The following describes two proteins that form a bound complex.

Sequence of chain B:
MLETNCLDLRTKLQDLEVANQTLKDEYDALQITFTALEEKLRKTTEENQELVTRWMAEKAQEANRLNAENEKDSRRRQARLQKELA

Sequence of chain A:
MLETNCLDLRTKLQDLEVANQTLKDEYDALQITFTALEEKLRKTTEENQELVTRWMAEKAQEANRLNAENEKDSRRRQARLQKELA

Contacts between the two chains:
Residue F34 in chain B interacts with residue Q31 in chain A (closest heavy-atom distance 4.9 Å).
Residue L30 in chain B is in contact with residue Y27 in chain A (closest heavy-atom distance 3.8 Å).
Residue T44 in chain B is in contact with residue L41 in chain A (closest heavy-atom distance 3.8 Å).
Residue L23 in chain B contacts residue K24 in chain A (closest heavy-atom distance 3.5 Å).
Residue F34 in chain B is in contact with residue E38 in chain A (closest heavy-atom distance 3.1 Å).
Residue L37 in chain B contacts residue E38 in chain A (closest heavy-atom distance 4.0 Å).
Residue L51 in chain B interacts with residue V52 in chain A (closest heavy-atom distance 3.7 Å).
Residue L41 in chain B contacts residue L37 in chain A (closest heavy-atom distance 3.6 Å).
Residue T44 in chain B interacts with residue T45 in chain A (closest heavy-atom distance 3.8 Å).
Residue W55 in chain B is in contact with residue E58 in chain A (closest heavy-atom distance 3.9 Å).
Residue T45 in chain B contacts residue T44 in chain A (closest heavy-atom distance 3.7 Å).
Residue L41 in chain B interacts with residue L41 in chain A (closest heavy-atom distance 3.6 Å).
Residue R54 in chain B contacts residue W55 in chain A (closest heavy-atom distance 3.4 Å).
Residue E58 in chain B interacts with residue W55 in chain A (closest heavy-atom distance 4.0 Å).
Residue T44 in chain B interacts with residue N48 in chain A (closest heavy-atom distance 3.4 Å).
Residue L30 in chain B contacts residue F34 in chain A (closest heavy-atom distance 4.8 Å).
Residue L37 in chain B contacts residue F34 in chain A (closest heavy-atom distance 4.8 Å).
Residue N48 in chain B contacts residue N48 in chain A (closest heavy-atom distance 3.0 Å).
Residue F34 in chain B contacts residue F34 in chain A (closest heavy-atom distance 3.3 Å).
Residue L23 in chain B is in contact with residue L23 in chain A (closest heavy-atom distance 3.5 Å).
Residue Y27 in chain B is in contact with residue Y27 in chain A (closest heavy-atom distance 4.0 Å).
Residue E26 in chain B interacts with residue Y27 in chain A (closest heavy-atom distance 3.6 Å).
Residue L41 in chain B contacts residue T44 in chain A (closest heavy-atom distance 3.8 Å).
Residue L51 in chain B contacts residue N48 in chain A (closest heavy-atom distance 4.5 Å).
Residue L51 in chain B interacts with residue L51 in chain A (closest heavy-atom distance 4.3 Å).
Residue E38 in chain B contacts residue F34 in chain A (closest heavy-atom distance 4.3 Å).
Residue L37 in chain B interacts with residue L41 in chain A (closest heavy-atom distance 3.9 Å).
Residue V52 in chain B contacts residue L51 in chain A (closest heavy-atom distance 3.8 Å).
Residue N48 in chain B is in contact with residue E47 in chain A (closest heavy-atom distance 3.1 Å).
Residue W55 in chain B interacts with residue R54 in chain A (closest heavy-atom distance 3.9 Å).
Residue K40 in chain B interacts with residue L41 in chain A (closest heavy-atom distance 4.0 Å).
Residue N48 in chain B interacts with residue L51 in chain A (closest heavy-atom distance 4.3 Å).
Residue F34 in chain B interacts with residue L37 in chain A (closest heavy-atom distance 4.2 Å).
Residue Y27 in chain B contacts residue L30 in chain A (closest heavy-atom distance 4.8 Å).
Residue F34 in chain B interacts with residue L30 in chain A (closest heavy-atom distance 4.8 Å).
Residue Y27 in chain B interacts with residue E26 in chain A (closest heavy-atom distance 3.0 Å).
Residue W55 in chain B contacts residue W55 in chain A (closest heavy-atom distance 3.6 Å).
Residue L30 in chain B contacts residue Q31 in chain A (closest heavy-atom distance 3.9 Å).
Residue L51 in chain B is in contact with residue W55 in chain A (closest heavy-atom distance 3.7 Å).
Residue E47 in chain B is in contact with residue N48 in chain A (closest heavy-atom distance 3.5 Å).
Residue N48 in chain B interacts with residue T44 in chain A (closest heavy-atom distance 4.3 Å).
Residue L23 in chain B contacts residue Y27 in chain A (closest heavy-atom distance 4.0 Å).
Residue T44 in chain B is in contact with residue T44 in chain A (closest heavy-atom distance 3.6 Å).
Residue L37 in chain B contacts residue L37 in chain A (closest heavy-atom distance 3.6 Å).
Residue E38 in chain B interacts with residue L37 in chain A (closest heavy-atom distance 3.9 Å).
Residue L41 in chain B interacts with residue K40 in chain A (closest heavy-atom distance 3.8 Å).
Residue W55 in chain B contacts residue L51 in chain A (closest heavy-atom distance 3.5 Å).
Residue N20 in chain B is in contact with residue L23 in chain A (closest heavy-atom distance 4.0 Å).